The following describes two proteins that form a bound complex.

Sequence of the second protein:
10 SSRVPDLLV

Residue-level contacts at the interface:
Residue C134 in the first protein is in contact with residue D15 in the second protein (closest heavy-atom distance 4.8 Å).
Residue P133 in the first protein interacts with residue D15 in the second protein (closest heavy-atom distance 3.1 Å).
Residue C134 in the first protein is in contact with residue L17 in the second protein (closest heavy-atom distance 4.8 Å).
Residue L171 in the first protein is in contact with residue L17 in the second protein (closest heavy-atom distance 4.3 Å).
Residue P34 in the first protein contacts residue V18 in the second protein (closest heavy-atom distance 4.2 Å).
Residue V82 in the first protein is in contact with residue L16 in the second protein (closest heavy-atom distance 3.9 Å).
Residue R40 in the first protein contacts residue P14 in the second protein (closest heavy-atom distance 4.6 Å).
Residue E338 in the first protein contacts residue R12 in the second protein (closest heavy-atom distance 3.8 Å).
Residue L137 in the first protein is in contact with residue L17 in the second protein (closest heavy-atom distance 3.9 Å).
Residue V132 in the first protein is in contact with residue P14 in the second protein (closest heavy-atom distance 4.1 Å).
Residue C134 in the first protein is in contact with residue P14 in the second protein (closest heavy-atom distance 4.7 Å).
Residue G36 in the first protein is in contact with residue V18 in the second protein (closest heavy-atom distance 4.6 Å).
Residue F86 in the first protein is in contact with residue V18 in the second protein (closest heavy-atom distance 4.2 Å).
Residue F86 in the first protein contacts residue L17 in the second protein (closest heavy-atom distance 3.5 Å).
Residue A37 in the first protein contacts residue V18 in the second protein (closest heavy-atom distance 3.1 Å).
Residue N41 in the first protein interacts with residue R12 in the second protein (closest heavy-atom distance 4.9 Å).
Residue T38 in the first protein is in contact with residue L17 in the second protein (closest heavy-atom distance 4.7 Å).
Residue N83 in the first protein is in contact with residue L16 in the second protein (closest heavy-atom distance 4.9 Å).
Residue A37 in the first protein interacts with residue L17 in the second protein (closest heavy-atom distance 3.7 Å).
Residue P34 in the first protein contacts residue L17 in the second protein (closest heavy-atom distance 3.6 Å).
Residue K345 in the first protein contacts residue S11 in the second protein (closest heavy-atom distance 4.4 Å).
Residue P133 in the first protein interacts with residue P14 in the second protein (closest heavy-atom distance 4.4 Å).
Residue T38 in the first protein contacts residue L16 in the second protein (closest heavy-atom distance 3.5 Å).
Residue R40 in the first protein contacts residue D15 in the second protein (closest heavy-atom distance 3.3 Å).
Residue S49 in the first protein contacts residue D15 in the second protein (closest heavy-atom distance 4.7 Å).
Residue V39 in the first protein interacts with residue V18 in the second protein (closest heavy-atom distance 3.5 Å).
Residue V39 in the first protein interacts with residue L16 in the second protein (closest heavy-atom distance 3.1 Å).
Residue A37 in the first protein interacts with residue L16 in the second protein (closest heavy-atom distance 4.2 Å).
Residue L89 in the first protein contacts residue V18 in the second protein (closest heavy-atom distance 3.7 Å).
Residue K29 in the first protein contacts residue V18 in the second protein (closest heavy-atom distance 4.7 Å).
Residue L35 in the first protein interacts with residue V18 in the second protein (closest heavy-atom distance 4.1 Å).
Residue F86 in the first protein contacts residue L16 in the second protein (closest heavy-atom distance 3.7 Å).
Residue V39 in the first protein interacts with residue D15 in the second protein (closest heavy-atom distance 4.0 Å).

Sequence of the first protein:
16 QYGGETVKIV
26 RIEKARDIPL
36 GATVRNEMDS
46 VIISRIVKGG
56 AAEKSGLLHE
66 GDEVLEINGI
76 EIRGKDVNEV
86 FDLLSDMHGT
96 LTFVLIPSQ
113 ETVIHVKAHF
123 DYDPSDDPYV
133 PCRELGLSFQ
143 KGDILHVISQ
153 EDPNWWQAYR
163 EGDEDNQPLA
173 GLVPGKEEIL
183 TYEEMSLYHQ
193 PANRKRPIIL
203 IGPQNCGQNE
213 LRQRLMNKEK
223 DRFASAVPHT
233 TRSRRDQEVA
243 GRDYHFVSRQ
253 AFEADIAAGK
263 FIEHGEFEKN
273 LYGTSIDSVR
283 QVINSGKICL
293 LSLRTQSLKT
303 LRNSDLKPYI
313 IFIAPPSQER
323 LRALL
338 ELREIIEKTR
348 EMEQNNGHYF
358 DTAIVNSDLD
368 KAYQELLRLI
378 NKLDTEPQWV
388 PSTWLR